Residue-level contacts at the interface:
Residue I119 in chain B is in contact with residue E55 in chain A (closest heavy-atom distance 3.7 Å).
Residue Q120 in chain B contacts residue F54 in chain A (closest heavy-atom distance 4.9 Å).
Residue G118 in chain B contacts residue E55 in chain A (closest heavy-atom distance 3.7 Å).
Residue I119 in chain B interacts with residue Q57 in chain A (closest heavy-atom distance 3.3 Å).

Sequence of chain A:
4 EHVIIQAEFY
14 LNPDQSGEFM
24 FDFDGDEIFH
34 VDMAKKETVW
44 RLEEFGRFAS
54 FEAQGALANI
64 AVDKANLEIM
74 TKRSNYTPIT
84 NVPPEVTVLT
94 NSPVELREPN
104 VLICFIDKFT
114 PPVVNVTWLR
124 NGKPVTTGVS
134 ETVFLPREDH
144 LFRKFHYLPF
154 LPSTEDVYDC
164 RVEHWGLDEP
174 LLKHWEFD

Sequence of chain B:
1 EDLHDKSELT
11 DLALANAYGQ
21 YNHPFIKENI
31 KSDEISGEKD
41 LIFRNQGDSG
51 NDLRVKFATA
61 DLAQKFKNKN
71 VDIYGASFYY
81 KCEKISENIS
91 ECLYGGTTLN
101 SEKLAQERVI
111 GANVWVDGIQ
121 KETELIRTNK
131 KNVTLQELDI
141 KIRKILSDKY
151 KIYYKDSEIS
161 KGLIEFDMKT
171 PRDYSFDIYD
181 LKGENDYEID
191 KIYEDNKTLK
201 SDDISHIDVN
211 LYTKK

These two protein chains interact to form a complex.